Sequence of chain A:
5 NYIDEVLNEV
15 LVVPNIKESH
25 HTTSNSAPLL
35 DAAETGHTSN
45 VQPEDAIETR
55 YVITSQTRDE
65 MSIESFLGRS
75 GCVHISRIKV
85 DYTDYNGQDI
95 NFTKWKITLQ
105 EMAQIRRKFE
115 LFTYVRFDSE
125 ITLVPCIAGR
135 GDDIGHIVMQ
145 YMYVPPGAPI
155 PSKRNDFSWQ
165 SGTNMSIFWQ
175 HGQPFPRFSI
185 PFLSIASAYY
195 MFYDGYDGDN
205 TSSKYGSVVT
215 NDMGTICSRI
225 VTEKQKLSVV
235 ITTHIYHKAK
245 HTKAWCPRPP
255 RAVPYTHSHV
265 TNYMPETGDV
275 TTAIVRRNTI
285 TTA

The following describes two proteins that form a bound complex.

Sequence of chain B:
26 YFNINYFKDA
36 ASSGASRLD

Interface contacts:
Residue N12 in chain A interacts with residue K33 in chain B (closest heavy-atom distance 4.6 Å).
Residue V10 in chain A is in contact with residue D34 in chain B (closest heavy-atom distance 4.1 Å).
Residue N12 in chain A interacts with residue A35 in chain B (closest heavy-atom distance 4.8 Å).
Residue L11 in chain A interacts with residue A35 in chain B (closest heavy-atom distance 4.3 Å).
Residue E9 in chain A contacts residue K33 in chain B (closest heavy-atom distance 4.3 Å).
Residue V10 in chain A interacts with residue K33 in chain B (closest heavy-atom distance 3.6 Å).
Residue N12 in chain A interacts with residue D34 in chain B (closest heavy-atom distance 3.8 Å).
Residue V10 in chain A interacts with residue A35 in chain B (closest heavy-atom distance 3.0 Å).